The following describes two proteins that form a bound complex.

Sequence of the first protein:
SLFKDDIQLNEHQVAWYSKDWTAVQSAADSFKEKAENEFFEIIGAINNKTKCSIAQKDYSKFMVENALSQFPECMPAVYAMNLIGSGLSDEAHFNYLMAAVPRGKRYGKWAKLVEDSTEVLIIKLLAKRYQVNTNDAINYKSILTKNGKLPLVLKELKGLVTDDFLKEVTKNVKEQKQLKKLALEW

Interface contacts:
Residue R90 in the second protein interacts with residue Q25 in the first protein (closest heavy-atom distance 4.0 Å).
Residue Q298 in the second protein is in contact with residue I84 in the first protein (closest heavy-atom distance 2.6 Å).
Residue S128 in the second protein interacts with residue A28 in the first protein (closest heavy-atom distance 4.3 Å).
Residue R124 in the second protein is in contact with residue F31 in the first protein (closest heavy-atom distance 4.0 Å).
Residue A132 in the second protein interacts with residue H12 in the first protein (closest heavy-atom distance 3.9 Å).
Residue N297 in the second protein contacts residue L88 in the first protein (closest heavy-atom distance 4.4 Å).
Residue I287 in the second protein is in contact with residue Y96 in the first protein (closest heavy-atom distance 3.2 Å).
Residue P152 in the second protein is in contact with residue E33 in the first protein (closest heavy-atom distance 3.4 Å).
Residue E131 in the second protein contacts residue Q13 in the first protein (closest heavy-atom distance 4.4 Å).
Residue Y133 in the second protein interacts with residue W16 in the first protein (closest heavy-atom distance 3.5 Å).
Residue Q298 in the second protein interacts with residue L83 in the first protein (closest heavy-atom distance 1.9 Å).
Residue S128 in the second protein contacts residue A27 in the first protein (closest heavy-atom distance 4.0 Å).
Residue A132 in the second protein is in contact with residue W16 in the first protein (closest heavy-atom distance 3.5 Å).
Residue E291 in the second protein is in contact with residue I84 in the first protein (closest heavy-atom distance 3.9 Å).
Residue E121 in the second protein is in contact with residue D29 in the first protein (closest heavy-atom distance 4.1 Å).
Residue E131 in the second protein is in contact with residue H12 in the first protein (closest heavy-atom distance 3.7 Å).
Residue E295 in the second protein contacts residue I84 in the first protein (closest heavy-atom distance 3.8 Å).
Residue N297 in the second protein contacts residue G87 in the first protein (closest heavy-atom distance 2.7 Å).
Residue Q298 in the second protein is in contact with residue S86 in the first protein (closest heavy-atom distance 4.5 Å).
Residue E131 in the second protein interacts with residue N10 in the first protein (closest heavy-atom distance 3.5 Å).
Residue T94 in the second protein interacts with residue W16 in the first protein (closest heavy-atom distance 3.7 Å).
Residue R124 in the second protein contacts residue D29 in the first protein (closest heavy-atom distance 4.4 Å).
Residue Y290 in the second protein is in contact with residue N95 in the first protein (closest heavy-atom distance 3.5 Å).
Residue R90 in the second protein contacts residue W21 in the first protein (closest heavy-atom distance 3.6 Å).
Residue H125 in the second protein interacts with residue A28 in the first protein (closest heavy-atom distance 2.8 Å).
Residue A132 in the second protein contacts residue Y17 in the first protein (closest heavy-atom distance 3.0 Å).
Residue P283 in the second protein interacts with residue A99 in the first protein (closest heavy-atom distance 4.4 Å).
Residue P152 in the second protein contacts residue F31 in the first protein (closest heavy-atom distance 3.3 Å).
Residue S128 in the second protein is in contact with residue W16 in the first protein (closest heavy-atom distance 3.0 Å).
Residue V89 in the second protein contacts residue W16 in the first protein (closest heavy-atom distance 4.0 Å).
Residue I86 in the second protein interacts with residue Q25 in the first protein (closest heavy-atom distance 4.4 Å).
Residue E121 in the second protein is in contact with residue Q25 in the first protein (closest heavy-atom distance 3.2 Å).
Residue G294 in the second protein is in contact with residue L88 in the first protein (closest heavy-atom distance 4.0 Å).
Residue F129 in the second protein is in contact with residue W16 in the first protein (closest heavy-atom distance 3.5 Å).
Residue A132 in the second protein interacts with residue N10 in the first protein (closest heavy-atom distance 4.5 Å).
Residue Y290 in the second protein interacts with residue L88 in the first protein (closest heavy-atom distance 4.0 Å).
Residue D147 in the second protein interacts with residue K57 in the first protein (closest heavy-atom distance 3.4 Å).
Residue R90 in the second protein interacts with residue W16 in the first protein (closest heavy-atom distance 4.2 Å).
Residue Y290 in the second protein contacts residue I84 in the first protein (closest heavy-atom distance 4.1 Å).
Residue I287 in the second protein interacts with residue A99 in the first protein (closest heavy-atom distance 3.3 Å).
Residue S128 in the second protein interacts with residue H12 in the first protein (closest heavy-atom distance 2.6 Å).
Residue G294 in the second protein is in contact with residue I84 in the first protein (closest heavy-atom distance 3.1 Å).
Residue Y278 in the second protein contacts residue N95 in the first protein (closest heavy-atom distance 3.2 Å).
Residue D147 in the second protein is in contact with residue E36 in the first protein (closest heavy-atom distance 4.0 Å).
Residue Y290 in the second protein contacts residue Y96 in the first protein (closest heavy-atom distance 3.5 Å).
Residue H125 in the second protein interacts with residue V24 in the first protein (closest heavy-atom distance 3.4 Å).
Residue R127 in the second protein interacts with residue F31 in the first protein (closest heavy-atom distance 3.4 Å).
Residue R124 in the second protein is in contact with residue K34 in the first protein (closest heavy-atom distance 3.5 Å).
Residue N297 in the second protein contacts residue S86 in the first protein (closest heavy-atom distance 3.7 Å).
Residue S128 in the second protein interacts with residue F31 in the first protein (closest heavy-atom distance 3.9 Å).
Residue E121 in the second protein interacts with residue A28 in the first protein (closest heavy-atom distance 4.3 Å).
Residue H125 in the second protein interacts with residue Q25 in the first protein (closest heavy-atom distance 3.7 Å).
Residue Y133 in the second protein contacts residue Y17 in the first protein (closest heavy-atom distance 3.8 Å).
Residue E291 in the second protein interacts with residue Y96 in the first protein (closest heavy-atom distance 2.6 Å).
Residue R124 in the second protein interacts with residue K32 in the first protein (closest heavy-atom distance 3.5 Å).
Residue A132 in the second protein contacts residue Q13 in the first protein (closest heavy-atom distance 3.7 Å).
Residue R124 in the second protein contacts residue A28 in the first protein (closest heavy-atom distance 3.4 Å).
Residue H125 in the second protein contacts residue W16 in the first protein (closest heavy-atom distance 3.3 Å).
Residue Y290 in the second protein interacts with residue A92 in the first protein (closest heavy-atom distance 2.9 Å).
Residue I287 in the second protein is in contact with residue A100 in the first protein (closest heavy-atom distance 4.1 Å).

Sequence of the second protein:
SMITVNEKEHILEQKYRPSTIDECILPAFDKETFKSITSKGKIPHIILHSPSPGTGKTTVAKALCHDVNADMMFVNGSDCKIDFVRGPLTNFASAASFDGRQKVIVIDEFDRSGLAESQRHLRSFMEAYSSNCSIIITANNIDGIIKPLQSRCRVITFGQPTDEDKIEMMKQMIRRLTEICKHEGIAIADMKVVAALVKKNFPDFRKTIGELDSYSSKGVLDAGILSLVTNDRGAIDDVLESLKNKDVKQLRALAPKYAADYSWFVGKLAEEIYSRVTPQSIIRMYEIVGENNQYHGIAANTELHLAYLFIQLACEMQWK